Sequence of protein 1:
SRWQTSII

Contacts between the two chains:
Residue V70 in protein 2 contacts residue I10 in protein 1 (closest heavy-atom distance 4.1 Å).
Residue G17 in protein 2 contacts residue I10 in protein 1 (closest heavy-atom distance 3.0 Å).
Residue I18 in protein 2 interacts with residue S8 in protein 1 (closest heavy-atom distance 4.0 Å).
Residue G15 in protein 2 is in contact with residue I10 in protein 1 (closest heavy-atom distance 3.6 Å).
Residue V70 in protein 2 is in contact with residue S8 in protein 1 (closest heavy-atom distance 3.6 Å).
Residue I20 in protein 2 is in contact with residue S8 in protein 1 (closest heavy-atom distance 2.9 Å).
Residue T21 in protein 2 interacts with residue T7 in protein 1 (closest heavy-atom distance 3.4 Å).
Residue I20 in protein 2 interacts with residue T7 in protein 1 (closest heavy-atom distance 3.2 Å).
Residue H66 in protein 2 interacts with residue T7 in protein 1 (closest heavy-atom distance 3.9 Å).
Residue S19 in protein 2 contacts residue T7 in protein 1 (closest heavy-atom distance 4.1 Å).
Residue S33 in protein 2 is in contact with residue T7 in protein 1 (closest heavy-atom distance 4.0 Å).
Residue S19 in protein 2 contacts residue I10 in protein 1 (closest heavy-atom distance 4.8 Å).
Residue H66 in protein 2 interacts with residue S8 in protein 1 (closest heavy-atom distance 2.7 Å).
Residue S19 in protein 2 interacts with residue I9 in protein 1 (closest heavy-atom distance 3.6 Å).
Residue L73 in protein 2 is in contact with residue I10 in protein 1 (closest heavy-atom distance 3.7 Å).
Residue I20 in protein 2 interacts with residue I10 in protein 1 (closest heavy-atom distance 4.0 Å).
Residue G22 in protein 2 interacts with residue W5 in protein 1 (closest heavy-atom distance 4.0 Å).
Residue L16 in protein 2 is in contact with residue I10 in protein 1 (closest heavy-atom distance 2.8 Å).
Residue G22 in protein 2 interacts with residue Q6 in protein 1 (closest heavy-atom distance 3.6 Å).
Residue H26 in protein 2 is in contact with residue Q6 in protein 1 (closest heavy-atom distance 3.1 Å).
Residue H66 in protein 2 interacts with residue Q6 in protein 1 (closest heavy-atom distance 3.3 Å).
Residue T21 in protein 2 is in contact with residue Q6 in protein 1 (closest heavy-atom distance 2.8 Å).
Residue I18 in protein 2 is in contact with residue I9 in protein 1 (closest heavy-atom distance 3.7 Å).
Residue H26 in protein 2 is in contact with residue R4 in protein 1 (closest heavy-atom distance 3.7 Å).
Residue S74 in protein 2 is in contact with residue I10 in protein 1 (closest heavy-atom distance 4.1 Å).
Residue E34 in protein 2 is in contact with residue I9 in protein 1 (closest heavy-atom distance 4.9 Å).
Residue I20 in protein 2 contacts residue Q6 in protein 1 (closest heavy-atom distance 3.9 Å).
Residue E25 in protein 2 is in contact with residue Q6 in protein 1 (closest heavy-atom distance 2.8 Å).
Residue H36 in protein 2 interacts with residue I9 in protein 1 (closest heavy-atom distance 4.0 Å).
Residue I18 in protein 2 is in contact with residue I10 in protein 1 (closest heavy-atom distance 2.9 Å).
Residue T21 in protein 2 contacts residue W5 in protein 1 (closest heavy-atom distance 3.5 Å).
Residue L31 in protein 2 interacts with residue W5 in protein 1 (closest heavy-atom distance 3.9 Å).
Residue V28 in protein 2 contacts residue W5 in protein 1 (closest heavy-atom distance 3.7 Å).
Residue S19 in protein 2 is in contact with residue S8 in protein 1 (closest heavy-atom distance 3.2 Å).
Residue H26 in protein 2 interacts with residue W5 in protein 1 (closest heavy-atom distance 3.6 Å).
Residue K67 in protein 2 contacts residue Q6 in protein 1 (closest heavy-atom distance 3.9 Å).

These two protein chains interact to form a complex.

Sequence of protein 2:
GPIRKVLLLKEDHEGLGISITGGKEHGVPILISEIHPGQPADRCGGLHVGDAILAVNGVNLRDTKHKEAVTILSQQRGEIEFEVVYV